Sequence of protein 1:
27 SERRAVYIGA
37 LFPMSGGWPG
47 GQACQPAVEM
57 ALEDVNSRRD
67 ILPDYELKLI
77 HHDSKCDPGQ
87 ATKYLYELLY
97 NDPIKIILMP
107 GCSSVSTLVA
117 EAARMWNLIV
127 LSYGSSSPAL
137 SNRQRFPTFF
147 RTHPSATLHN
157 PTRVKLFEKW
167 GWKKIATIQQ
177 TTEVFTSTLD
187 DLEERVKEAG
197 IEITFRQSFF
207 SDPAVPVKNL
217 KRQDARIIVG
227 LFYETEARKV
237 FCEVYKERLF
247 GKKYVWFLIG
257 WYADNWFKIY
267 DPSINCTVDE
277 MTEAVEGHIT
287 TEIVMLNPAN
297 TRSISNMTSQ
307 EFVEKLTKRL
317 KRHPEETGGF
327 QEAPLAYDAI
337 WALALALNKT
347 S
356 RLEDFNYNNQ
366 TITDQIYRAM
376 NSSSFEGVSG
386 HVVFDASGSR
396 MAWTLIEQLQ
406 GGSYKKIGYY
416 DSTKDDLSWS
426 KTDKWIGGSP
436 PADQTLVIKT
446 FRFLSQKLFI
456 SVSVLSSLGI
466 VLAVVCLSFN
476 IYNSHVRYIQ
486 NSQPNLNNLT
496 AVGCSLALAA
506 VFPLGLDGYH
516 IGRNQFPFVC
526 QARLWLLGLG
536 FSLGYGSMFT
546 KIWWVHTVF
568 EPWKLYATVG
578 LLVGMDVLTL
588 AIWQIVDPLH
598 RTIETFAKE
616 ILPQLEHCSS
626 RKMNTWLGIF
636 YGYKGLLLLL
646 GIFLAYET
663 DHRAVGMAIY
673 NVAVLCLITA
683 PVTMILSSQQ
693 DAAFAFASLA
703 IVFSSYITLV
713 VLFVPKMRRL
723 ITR

Interface contacts:
Residue K89 in protein 1 is in contact with residue G148 in protein 2 (closest heavy-atom distance 4.4 Å).
Residue A118 in protein 1 interacts with residue L114 in protein 2 (closest heavy-atom distance 5.0 Å).
Residue A118 in protein 1 contacts residue A111 in protein 2 (closest heavy-atom distance 4.7 Å).
Residue M121 in protein 1 interacts with residue L114 in protein 2 (closest heavy-atom distance 4.9 Å).
Residue M121 in protein 1 is in contact with residue A111 in protein 2 (closest heavy-atom distance 4.2 Å).
Residue G85 in protein 1 contacts residue E144 in protein 2 (closest heavy-atom distance 3.8 Å).

Sequence of protein 2:
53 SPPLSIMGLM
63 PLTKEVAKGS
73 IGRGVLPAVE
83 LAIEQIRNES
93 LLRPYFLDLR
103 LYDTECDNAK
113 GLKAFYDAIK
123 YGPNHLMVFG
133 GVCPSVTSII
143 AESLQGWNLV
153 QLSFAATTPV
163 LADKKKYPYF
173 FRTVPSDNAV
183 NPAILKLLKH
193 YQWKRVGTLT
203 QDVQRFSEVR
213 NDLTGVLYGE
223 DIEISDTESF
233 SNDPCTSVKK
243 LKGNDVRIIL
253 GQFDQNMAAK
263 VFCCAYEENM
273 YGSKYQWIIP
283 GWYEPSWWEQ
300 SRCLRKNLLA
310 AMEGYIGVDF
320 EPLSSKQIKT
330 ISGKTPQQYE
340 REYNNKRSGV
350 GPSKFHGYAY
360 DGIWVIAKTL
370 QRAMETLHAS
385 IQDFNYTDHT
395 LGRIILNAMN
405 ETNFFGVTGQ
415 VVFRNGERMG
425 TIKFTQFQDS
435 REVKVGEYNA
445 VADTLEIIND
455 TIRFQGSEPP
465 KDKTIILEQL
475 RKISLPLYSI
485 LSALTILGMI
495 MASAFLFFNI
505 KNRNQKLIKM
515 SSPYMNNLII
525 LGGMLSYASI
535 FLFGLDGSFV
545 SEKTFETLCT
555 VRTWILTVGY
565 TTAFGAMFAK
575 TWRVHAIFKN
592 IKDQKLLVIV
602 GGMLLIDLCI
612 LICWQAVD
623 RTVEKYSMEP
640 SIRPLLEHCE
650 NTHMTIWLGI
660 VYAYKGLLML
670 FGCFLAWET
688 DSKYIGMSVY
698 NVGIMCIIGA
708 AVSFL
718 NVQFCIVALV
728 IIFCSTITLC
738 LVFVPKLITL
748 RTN

The following describes two proteins that form a bound complex.